Residue-level contacts at the interface:
Residue Y164 in the first protein is in contact with residue D15 in the second protein (closest heavy-atom distance 3.8 Å).
Residue R44 in the first protein contacts residue E5 in the second protein (closest heavy-atom distance 3.6 Å).
Residue V40 in the first protein interacts with residue G1 in the second protein (closest heavy-atom distance 3.4 Å).
Residue R15 in the first protein contacts residue E18 in the second protein (closest heavy-atom distance 3.5 Å).
Residue P120 in the first protein contacts residue T28 in the second protein (closest heavy-atom distance 3.7 Å).
Residue P46 in the first protein interacts with residue A6 in the second protein (closest heavy-atom distance 3.3 Å).
Residue V163 in the first protein contacts residue P8 in the second protein (closest heavy-atom distance 3.6 Å).
Residue Y122 in the first protein is in contact with residue T28 in the second protein (closest heavy-atom distance 3.3 Å).
Residue H48 in the first protein is in contact with residue E7 in the second protein (closest heavy-atom distance 4.2 Å).
Residue R15 in the first protein is in contact with residue M19 in the second protein (closest heavy-atom distance 3.4 Å).
Residue T14 in the first protein interacts with residue V26 in the second protein (closest heavy-atom distance 3.7 Å).
Residue Y165 in the first protein is in contact with residue T9 in the second protein (closest heavy-atom distance 2.9 Å).
Residue P46 in the first protein contacts residue P8 in the second protein (closest heavy-atom distance 3.7 Å).
Residue R44 in the first protein interacts with residue T3 in the second protein (closest heavy-atom distance 3.5 Å).
Residue V45 in the first protein interacts with residue A6 in the second protein (closest heavy-atom distance 3.6 Å).
Residue W13 in the first protein interacts with residue S23 in the second protein (closest heavy-atom distance 3.8 Å).
Residue V41 in the first protein contacts residue L2 in the second protein (closest heavy-atom distance 3.5 Å).
Residue F55 in the first protein contacts residue L11 in the second protein (closest heavy-atom distance 4.3 Å).
Residue Y165 in the first protein interacts with residue E10 in the second protein (closest heavy-atom distance 3.2 Å).
Residue T166 in the first protein contacts residue L11 in the second protein (closest heavy-atom distance 3.9 Å).
Residue P46 in the first protein contacts residue E7 in the second protein (closest heavy-atom distance 4.2 Å).
Residue Y165 in the first protein is in contact with residue L11 in the second protein (closest heavy-atom distance 2.9 Å).
Residue W13 in the first protein is in contact with residue V26 in the second protein (closest heavy-atom distance 4.0 Å).
Residue T14 in the first protein interacts with residue E22 in the second protein (closest heavy-atom distance 4.1 Å).
Residue V45 in the first protein is in contact with residue P8 in the second protein (closest heavy-atom distance 3.7 Å).
Residue Y164 in the first protein is in contact with residue P8 in the second protein (closest heavy-atom distance 3.7 Å).
Residue R44 in the first protein interacts with residue A6 in the second protein (closest heavy-atom distance 3.0 Å).
Residue P16 in the first protein interacts with residue E22 in the second protein (closest heavy-atom distance 3.3 Å).
Residue M12 in the first protein is in contact with residue T28 in the second protein (closest heavy-atom distance 3.8 Å).
Residue T42 in the first protein interacts with residue I4 in the second protein (closest heavy-atom distance 2.8 Å).
Residue T14 in the first protein contacts residue S23 in the second protein (closest heavy-atom distance 3.4 Å).
Residue R167 in the first protein contacts residue E10 in the second protein (closest heavy-atom distance 3.5 Å).
Residue V40 in the first protein interacts with residue L2 in the second protein (closest heavy-atom distance 3.6 Å).
Residue T42 in the first protein is in contact with residue L2 in the second protein (closest heavy-atom distance 3.0 Å).
Residue Q17 in the first protein contacts residue A21 in the second protein (closest heavy-atom distance 3.0 Å).
Residue E57 in the first protein contacts residue M19 in the second protein (closest heavy-atom distance 3.4 Å).
Residue V43 in the first protein interacts with residue I4 in the second protein (closest heavy-atom distance 3.5 Å).
Residue Y164 in the first protein is in contact with residue L11 in the second protein (closest heavy-atom distance 3.5 Å).
Residue Y164 in the first protein contacts residue M19 in the second protein (closest heavy-atom distance 4.2 Å).
Residue Y161 in the first protein interacts with residue A6 in the second protein (closest heavy-atom distance 3.7 Å).
Residue T14 in the first protein is in contact with residue K24 in the second protein (closest heavy-atom distance 2.6 Å).
Residue W13 in the first protein contacts residue M19 in the second protein (closest heavy-atom distance 3.5 Å).
Residue V163 in the first protein contacts residue T9 in the second protein (closest heavy-atom distance 3.3 Å).
Residue W13 in the first protein interacts with residue P25 in the second protein (closest heavy-atom distance 3.9 Å).
Residue R15 in the first protein interacts with residue E22 in the second protein (closest heavy-atom distance 4.1 Å).
Residue R44 in the first protein contacts residue I4 in the second protein (closest heavy-atom distance 2.7 Å).
Residue P16 in the first protein interacts with residue A21 in the second protein (closest heavy-atom distance 3.9 Å).
Residue M12 in the first protein interacts with residue P25 in the second protein (closest heavy-atom distance 3.8 Å).
Residue W13 in the first protein contacts residue K24 in the second protein (closest heavy-atom distance 3.1 Å).
Residue V41 in the first protein interacts with residue I4 in the second protein (closest heavy-atom distance 4.1 Å).
Residue Y165 in the first protein contacts residue P8 in the second protein (closest heavy-atom distance 3.7 Å).
Residue V43 in the first protein is in contact with residue A6 in the second protein (closest heavy-atom distance 3.9 Å).
Residue V163 in the first protein contacts residue A6 in the second protein (closest heavy-atom distance 4.2 Å).
Residue Y164 in the first protein is in contact with residue T9 in the second protein (closest heavy-atom distance 3.1 Å).
Residue T42 in the first protein interacts with residue T3 in the second protein (closest heavy-atom distance 3.4 Å).
Residue F55 in the first protein interacts with residue M19 in the second protein (closest heavy-atom distance 3.4 Å).
Residue R124 in the first protein contacts residue T28 in the second protein (closest heavy-atom distance 3.4 Å).
Residue Q17 in the first protein is in contact with residue E22 in the second protein (closest heavy-atom distance 3.9 Å).
Residue R15 in the first protein contacts residue A21 in the second protein (closest heavy-atom distance 3.8 Å).
Residue M12 in the first protein is in contact with residue V26 in the second protein (closest heavy-atom distance 3.0 Å).

These two protein chains interact to form a complex.

Sequence of the second protein:
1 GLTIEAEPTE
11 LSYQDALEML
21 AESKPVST

Sequence of the first protein:
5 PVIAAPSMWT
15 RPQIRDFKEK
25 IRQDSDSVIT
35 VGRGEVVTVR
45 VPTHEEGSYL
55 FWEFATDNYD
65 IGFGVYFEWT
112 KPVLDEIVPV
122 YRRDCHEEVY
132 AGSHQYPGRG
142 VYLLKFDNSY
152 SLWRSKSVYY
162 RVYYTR